Interface contacts:
Residue K50 in protein 1 is in contact with residue M59 in protein 2 (closest heavy-atom distance 4.5 Å).
Residue S30 in protein 1 contacts residue Q60 in protein 2 (closest heavy-atom distance 4.1 Å).
Residue W32 in protein 1 contacts residue N61 in protein 2 (closest heavy-atom distance 3.8 Å).
Residue W32 in protein 1 is in contact with residue M59 in protein 2 (closest heavy-atom distance 4.4 Å).
Residue K50 in protein 1 is in contact with residue D57 in protein 2 (closest heavy-atom distance 4.2 Å).
Residue T31 in protein 1 is in contact with residue M59 in protein 2 (closest heavy-atom distance 4.3 Å).
Residue T31 in protein 1 is in contact with residue L58 in protein 2 (closest heavy-atom distance 5.0 Å).
Residue W32 in protein 1 contacts residue Q60 in protein 2 (closest heavy-atom distance 4.2 Å).

These two protein chains interact to form a complex.

Sequence of protein 1:
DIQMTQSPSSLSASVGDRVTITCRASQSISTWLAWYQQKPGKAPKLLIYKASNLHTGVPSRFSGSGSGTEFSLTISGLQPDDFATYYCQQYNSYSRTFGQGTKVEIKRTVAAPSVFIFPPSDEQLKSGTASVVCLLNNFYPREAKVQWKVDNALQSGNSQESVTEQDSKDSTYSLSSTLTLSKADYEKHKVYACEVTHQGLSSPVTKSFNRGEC

Sequence of protein 2:
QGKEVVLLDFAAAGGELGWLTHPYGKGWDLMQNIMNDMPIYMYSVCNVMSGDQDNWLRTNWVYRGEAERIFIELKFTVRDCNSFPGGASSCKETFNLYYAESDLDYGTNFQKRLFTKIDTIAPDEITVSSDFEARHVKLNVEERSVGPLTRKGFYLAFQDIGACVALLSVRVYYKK